Contacts between the two chains:
Residue A433 in protein 1 contacts residue Y78 in protein 2 (closest heavy-atom distance 3.5 Å).
Residue L463 in protein 1 contacts residue D76 in protein 2 (closest heavy-atom distance 3.2 Å).
Residue E100 in protein 1 is in contact with residue F266 in protein 2 (closest heavy-atom distance 3.8 Å).
Residue L463 in protein 1 interacts with residue T72 in protein 2 (closest heavy-atom distance 4.5 Å).
Residue L463 in protein 1 interacts with residue Y78 in protein 2 (closest heavy-atom distance 3.8 Å).
Residue W106 in protein 1 interacts with residue L56 in protein 2 (closest heavy-atom distance 4.4 Å).
Residue G460 in protein 1 interacts with residue N267 in protein 2 (closest heavy-atom distance 3.3 Å).
Residue L75 in protein 1 contacts residue F263 in protein 2 (closest heavy-atom distance 3.0 Å).
Residue P465 in protein 1 contacts residue I256 in protein 2 (closest heavy-atom distance 4.7 Å).
Residue R74 in protein 1 is in contact with residue A265 in protein 2 (closest heavy-atom distance 4.7 Å).
Residue L463 in protein 1 interacts with residue N261 in protein 2 (closest heavy-atom distance 3.1 Å).
Residue L75 in protein 1 is in contact with residue K264 in protein 2 (closest heavy-atom distance 4.5 Å).
Residue L463 in protein 1 contacts residue L270 in protein 2 (closest heavy-atom distance 3.5 Å).
Residue E100 in protein 1 contacts residue A57 in protein 2 (closest heavy-atom distance 4.5 Å).
Residue P422 in protein 1 interacts with residue E58 in protein 2 (closest heavy-atom distance 4.3 Å).
Residue E103 in protein 1 interacts with residue A57 in protein 2 (closest heavy-atom distance 2.8 Å).
Residue I464 in protein 1 interacts with residue K264 in protein 2 (closest heavy-atom distance 4.4 Å).
Residue G460 in protein 1 contacts residue N69 in protein 2 (closest heavy-atom distance 4.8 Å).
Residue A104 in protein 1 contacts residue A57 in protein 2 (closest heavy-atom distance 3.2 Å).
Residue I464 in protein 1 is in contact with residue D260 in protein 2 (closest heavy-atom distance 4.3 Å).
Residue L463 in protein 1 is in contact with residue I274 in protein 2 (closest heavy-atom distance 3.9 Å).
Residue R74 in protein 1 is in contact with residue K264 in protein 2 (closest heavy-atom distance 2.7 Å).
Residue L463 in protein 1 is in contact with residue W79 in protein 2 (closest heavy-atom distance 4.2 Å).
Residue G460 in protein 1 interacts with residue N55 in protein 2 (closest heavy-atom distance 4.1 Å).
Residue G462 in protein 1 is in contact with residue L270 in protein 2 (closest heavy-atom distance 4.3 Å).
Residue I464 in protein 1 is in contact with residue L257 in protein 2 (closest heavy-atom distance 3.7 Å).
Residue G460 in protein 1 contacts residue R53 in protein 2 (closest heavy-atom distance 4.4 Å).
Residue V423 in protein 1 contacts residue E58 in protein 2 (closest heavy-atom distance 4.4 Å).
Residue R79 in protein 1 contacts residue F263 in protein 2 (closest heavy-atom distance 4.4 Å).
Residue K461 in protein 1 contacts residue T72 in protein 2 (closest heavy-atom distance 3.5 Å).
Residue A78 in protein 1 interacts with residue F266 in protein 2 (closest heavy-atom distance 3.4 Å).
Residue I464 in protein 1 contacts residue A265 in protein 2 (closest heavy-atom distance 3.6 Å).
Residue P465 in protein 1 is in contact with residue G247 in protein 2 (closest heavy-atom distance 4.4 Å).
Residue P422 in protein 1 interacts with residue A57 in protein 2 (closest heavy-atom distance 4.3 Å).
Residue A104 in protein 1 is in contact with residue P59 in protein 2 (closest heavy-atom distance 4.0 Å).
Residue D71 in protein 1 interacts with residue K264 in protein 2 (closest heavy-atom distance 4.8 Å).
Residue I464 in protein 1 is in contact with residue N261 in protein 2 (closest heavy-atom distance 3.9 Å).
Residue K461 in protein 1 is in contact with residue L270 in protein 2 (closest heavy-atom distance 4.5 Å).
Residue E103 in protein 1 contacts residue E58 in protein 2 (closest heavy-atom distance 3.1 Å).
Residue Q425 in protein 1 contacts residue A265 in protein 2 (closest heavy-atom distance 4.5 Å).
Residue E103 in protein 1 interacts with residue P59 in protein 2 (closest heavy-atom distance 4.2 Å).
Residue R430 in protein 1 interacts with residue Y78 in protein 2 (closest heavy-atom distance 3.3 Å).
Residue I458 in protein 1 interacts with residue R53 in protein 2 (closest heavy-atom distance 4.1 Å).
Residue P465 in protein 1 contacts residue D250 in protein 2 (closest heavy-atom distance 4.1 Å).
Residue W106 in protein 1 is in contact with residue F266 in protein 2 (closest heavy-atom distance 4.4 Å).
Residue L463 in protein 1 contacts residue V73 in protein 2 (closest heavy-atom distance 4.4 Å).
Residue V423 in protein 1 contacts residue N55 in protein 2 (closest heavy-atom distance 3.3 Å).
Residue P465 in protein 1 interacts with residue D260 in protein 2 (closest heavy-atom distance 2.8 Å).
Residue G462 in protein 1 is in contact with residue N267 in protein 2 (closest heavy-atom distance 4.7 Å).
Residue E103 in protein 1 interacts with residue H60 in protein 2 (closest heavy-atom distance 3.9 Å).
Residue Q425 in protein 1 contacts residue K264 in protein 2 (closest heavy-atom distance 3.7 Å).
Residue R74 in protein 1 contacts residue F266 in protein 2 (closest heavy-atom distance 3.4 Å).
Residue T82 in protein 1 interacts with residue L56 in protein 2 (closest heavy-atom distance 4.6 Å).
Residue K461 in protein 1 contacts residue N267 in protein 2 (closest heavy-atom distance 4.7 Å).
Residue P465 in protein 1 contacts residue Y78 in protein 2 (closest heavy-atom distance 3.5 Å).
Residue P465 in protein 1 interacts with residue L257 in protein 2 (closest heavy-atom distance 4.1 Å).
Residue I464 in protein 1 is in contact with residue Y78 in protein 2 (closest heavy-atom distance 4.8 Å).
Residue R79 in protein 1 is in contact with residue Y259 in protein 2 (closest heavy-atom distance 3.5 Å).
Residue L75 in protein 1 contacts residue F266 in protein 2 (closest heavy-atom distance 4.6 Å).
Residue D459 in protein 1 interacts with residue R53 in protein 2 (closest heavy-atom distance 3.9 Å).

This data describes a binding interaction between two proteins.

Sequence of protein 2:
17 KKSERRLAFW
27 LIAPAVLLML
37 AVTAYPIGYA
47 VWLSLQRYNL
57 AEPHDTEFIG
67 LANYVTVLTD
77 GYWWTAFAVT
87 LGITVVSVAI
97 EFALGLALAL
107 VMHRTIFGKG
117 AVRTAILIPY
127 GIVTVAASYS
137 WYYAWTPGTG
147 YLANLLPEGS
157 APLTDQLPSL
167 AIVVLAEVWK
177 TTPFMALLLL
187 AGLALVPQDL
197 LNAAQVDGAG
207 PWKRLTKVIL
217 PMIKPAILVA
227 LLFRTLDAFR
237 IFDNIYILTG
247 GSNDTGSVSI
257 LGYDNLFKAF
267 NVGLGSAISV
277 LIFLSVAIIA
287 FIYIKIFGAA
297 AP

Sequence of protein 1:
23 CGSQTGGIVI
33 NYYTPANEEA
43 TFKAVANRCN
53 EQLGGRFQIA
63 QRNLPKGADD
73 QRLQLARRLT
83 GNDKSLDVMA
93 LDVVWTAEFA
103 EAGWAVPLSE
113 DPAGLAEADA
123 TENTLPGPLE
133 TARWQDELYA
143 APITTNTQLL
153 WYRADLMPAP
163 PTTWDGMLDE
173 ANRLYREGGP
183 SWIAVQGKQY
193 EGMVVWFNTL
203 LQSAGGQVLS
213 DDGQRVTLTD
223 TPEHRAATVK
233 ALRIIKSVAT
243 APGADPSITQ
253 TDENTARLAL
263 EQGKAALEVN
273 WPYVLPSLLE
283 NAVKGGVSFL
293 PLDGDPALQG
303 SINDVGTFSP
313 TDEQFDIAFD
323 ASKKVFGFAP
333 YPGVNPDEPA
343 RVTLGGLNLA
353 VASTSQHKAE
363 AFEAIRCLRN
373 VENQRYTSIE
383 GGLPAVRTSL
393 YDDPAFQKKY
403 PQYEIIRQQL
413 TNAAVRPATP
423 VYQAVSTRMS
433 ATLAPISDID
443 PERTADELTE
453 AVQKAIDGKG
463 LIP